Residue-level contacts at the interface:
Residue C99 in chain B contacts residue T162 in chain A (closest heavy-atom distance 3.6 Å).
Residue E100 in chain B contacts residue E160 in chain A (closest heavy-atom distance 2.6 Å).
Residue C99 in chain B is in contact with residue L164 in chain A (closest heavy-atom distance 4.9 Å).
Residue V98 in chain B interacts with residue L164 in chain A (closest heavy-atom distance 3.1 Å).
Residue E100 in chain B interacts with residue T162 in chain A (closest heavy-atom distance 4.3 Å).
Residue V98 in chain B is in contact with residue S163 in chain A (closest heavy-atom distance 3.4 Å).
Residue E100 in chain B contacts residue N161 in chain A (closest heavy-atom distance 4.7 Å).
Residue Y62 in chain B is in contact with residue L164 in chain A (closest heavy-atom distance 2.9 Å).
Residue V98 in chain B contacts residue T162 in chain A (closest heavy-atom distance 4.0 Å).
Residue Y62 in chain B interacts with residue S163 in chain A (closest heavy-atom distance 4.6 Å).
Residue S64 in chain B interacts with residue G159 in chain A (closest heavy-atom distance 4.4 Å).
Residue C99 in chain B interacts with residue S163 in chain A (closest heavy-atom distance 4.7 Å).
Residue C99 in chain B is in contact with residue E160 in chain A (closest heavy-atom distance 3.6 Å).
Residue L101 in chain B is in contact with residue E160 in chain A (closest heavy-atom distance 3.8 Å).
Residue C99 in chain B interacts with residue N161 in chain A (closest heavy-atom distance 4.5 Å).
Residue A63 in chain B contacts residue L164 in chain A (closest heavy-atom distance 4.2 Å).

This data describes a binding interaction between two proteins.

Sequence of chain B:
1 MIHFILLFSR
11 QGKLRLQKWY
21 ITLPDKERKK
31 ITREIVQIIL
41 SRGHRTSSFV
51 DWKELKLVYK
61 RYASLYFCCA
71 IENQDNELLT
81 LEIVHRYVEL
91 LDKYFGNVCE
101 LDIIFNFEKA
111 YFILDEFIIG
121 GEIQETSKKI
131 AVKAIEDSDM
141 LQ

Sequence of chain A:
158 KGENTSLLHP